These two protein chains interact to form a complex.

Residue-level contacts at the interface:
Residue Q75 in protein 1 interacts with residue Y170 in protein 2 (closest heavy-atom distance 5.0 Å).
Residue T76 in protein 1 contacts residue E173 in protein 2 (closest heavy-atom distance 4.8 Å).

Sequence of protein 2:
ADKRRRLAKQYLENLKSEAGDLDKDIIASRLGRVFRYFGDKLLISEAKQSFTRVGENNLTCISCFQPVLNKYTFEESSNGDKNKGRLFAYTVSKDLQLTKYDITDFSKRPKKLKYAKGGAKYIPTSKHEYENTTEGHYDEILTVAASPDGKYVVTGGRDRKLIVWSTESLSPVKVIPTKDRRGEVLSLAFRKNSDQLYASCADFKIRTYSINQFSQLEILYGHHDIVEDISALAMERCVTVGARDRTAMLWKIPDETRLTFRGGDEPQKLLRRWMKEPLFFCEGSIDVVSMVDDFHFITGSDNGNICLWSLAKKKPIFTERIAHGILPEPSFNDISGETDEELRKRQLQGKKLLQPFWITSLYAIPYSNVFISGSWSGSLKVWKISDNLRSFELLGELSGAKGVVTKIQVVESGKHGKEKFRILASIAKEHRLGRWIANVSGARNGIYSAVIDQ

Sequence of protein 1:
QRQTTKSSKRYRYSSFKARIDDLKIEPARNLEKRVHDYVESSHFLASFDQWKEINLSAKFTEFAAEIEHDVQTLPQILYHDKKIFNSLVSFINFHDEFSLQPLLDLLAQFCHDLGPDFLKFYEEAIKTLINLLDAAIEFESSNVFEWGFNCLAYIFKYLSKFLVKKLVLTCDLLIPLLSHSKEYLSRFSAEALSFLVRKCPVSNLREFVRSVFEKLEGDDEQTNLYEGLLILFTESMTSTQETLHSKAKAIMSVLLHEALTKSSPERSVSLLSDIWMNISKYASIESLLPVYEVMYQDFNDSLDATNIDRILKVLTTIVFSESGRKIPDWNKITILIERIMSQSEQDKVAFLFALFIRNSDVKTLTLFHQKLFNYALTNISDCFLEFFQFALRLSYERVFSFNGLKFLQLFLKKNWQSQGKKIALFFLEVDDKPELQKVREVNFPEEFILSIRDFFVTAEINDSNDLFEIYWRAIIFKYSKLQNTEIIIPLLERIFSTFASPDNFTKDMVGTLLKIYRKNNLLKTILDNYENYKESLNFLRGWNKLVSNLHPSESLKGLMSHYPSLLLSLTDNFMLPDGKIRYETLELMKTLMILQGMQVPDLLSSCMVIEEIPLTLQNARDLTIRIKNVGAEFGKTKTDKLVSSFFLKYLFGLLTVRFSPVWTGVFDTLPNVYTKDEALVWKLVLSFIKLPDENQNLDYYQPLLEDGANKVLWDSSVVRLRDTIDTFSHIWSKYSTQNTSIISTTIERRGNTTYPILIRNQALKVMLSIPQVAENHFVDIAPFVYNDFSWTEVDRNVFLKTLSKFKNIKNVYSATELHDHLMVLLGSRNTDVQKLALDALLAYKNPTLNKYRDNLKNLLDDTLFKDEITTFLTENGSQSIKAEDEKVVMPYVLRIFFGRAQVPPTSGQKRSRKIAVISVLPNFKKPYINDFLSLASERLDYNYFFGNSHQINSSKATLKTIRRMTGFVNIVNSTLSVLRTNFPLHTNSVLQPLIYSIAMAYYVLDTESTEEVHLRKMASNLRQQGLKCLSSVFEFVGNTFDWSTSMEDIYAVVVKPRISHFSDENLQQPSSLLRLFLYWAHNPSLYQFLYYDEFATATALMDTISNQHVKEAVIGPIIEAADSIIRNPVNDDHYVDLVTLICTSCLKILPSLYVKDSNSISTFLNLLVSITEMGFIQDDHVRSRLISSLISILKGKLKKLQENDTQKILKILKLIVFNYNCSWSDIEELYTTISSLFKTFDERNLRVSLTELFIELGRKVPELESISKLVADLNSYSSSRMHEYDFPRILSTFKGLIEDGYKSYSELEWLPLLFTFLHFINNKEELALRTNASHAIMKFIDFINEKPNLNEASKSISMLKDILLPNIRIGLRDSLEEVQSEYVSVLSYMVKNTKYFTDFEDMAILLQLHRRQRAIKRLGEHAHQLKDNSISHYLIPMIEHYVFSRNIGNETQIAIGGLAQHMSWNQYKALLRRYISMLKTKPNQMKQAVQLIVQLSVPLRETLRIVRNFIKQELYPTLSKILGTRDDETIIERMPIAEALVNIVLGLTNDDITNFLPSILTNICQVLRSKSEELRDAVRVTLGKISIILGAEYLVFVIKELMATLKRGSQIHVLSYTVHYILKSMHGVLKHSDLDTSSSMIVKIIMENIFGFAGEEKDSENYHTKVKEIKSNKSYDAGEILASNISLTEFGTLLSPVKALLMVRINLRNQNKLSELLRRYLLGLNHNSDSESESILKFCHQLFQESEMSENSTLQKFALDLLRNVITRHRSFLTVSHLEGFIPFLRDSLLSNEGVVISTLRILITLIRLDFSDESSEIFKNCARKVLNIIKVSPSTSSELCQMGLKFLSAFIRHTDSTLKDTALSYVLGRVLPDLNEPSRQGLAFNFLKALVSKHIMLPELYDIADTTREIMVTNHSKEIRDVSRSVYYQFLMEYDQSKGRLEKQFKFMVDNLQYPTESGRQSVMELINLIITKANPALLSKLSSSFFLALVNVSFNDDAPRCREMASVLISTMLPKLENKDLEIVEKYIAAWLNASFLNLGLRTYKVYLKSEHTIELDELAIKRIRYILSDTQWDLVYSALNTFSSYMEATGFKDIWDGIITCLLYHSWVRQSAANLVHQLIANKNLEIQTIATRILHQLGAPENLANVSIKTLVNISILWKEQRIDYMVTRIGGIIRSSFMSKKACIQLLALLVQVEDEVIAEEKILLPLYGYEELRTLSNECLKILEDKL